Sequence of the second protein:
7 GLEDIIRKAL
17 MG

Sequence of the first protein:
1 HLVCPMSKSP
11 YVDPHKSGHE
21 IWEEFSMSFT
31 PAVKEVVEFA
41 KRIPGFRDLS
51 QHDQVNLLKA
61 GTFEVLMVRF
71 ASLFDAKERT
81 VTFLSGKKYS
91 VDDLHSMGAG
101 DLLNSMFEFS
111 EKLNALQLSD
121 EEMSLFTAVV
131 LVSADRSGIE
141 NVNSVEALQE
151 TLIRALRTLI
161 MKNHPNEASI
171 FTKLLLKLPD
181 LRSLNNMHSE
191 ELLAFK

Contacts between the two chains:
Residue V55 in the first protein is in contact with residue L16 in the second protein (closest heavy-atom distance 3.5 Å).
Residue F46 in the first protein is in contact with residue L16 in the second protein (closest heavy-atom distance 4.7 Å).
Residue V37 in the first protein is in contact with residue A15 in the second protein (closest heavy-atom distance 3.8 Å).
Residue T62 in the first protein is in contact with residue I12 in the second protein (closest heavy-atom distance 3.9 Å).
Residue K34 in the first protein is in contact with residue A15 in the second protein (closest heavy-atom distance 4.2 Å).
Residue K59 in the first protein interacts with residue L8 in the second protein (closest heavy-atom distance 3.4 Å).
Residue T30 in the first protein contacts residue I11 in the second protein (closest heavy-atom distance 3.7 Å).
Residue K41 in the first protein interacts with residue G18 in the second protein (closest heavy-atom distance 4.1 Å).
Residue K59 in the first protein interacts with residue E9 in the second protein (closest heavy-atom distance 3.0 Å).
Residue K41 in the first protein is in contact with residue A15 in the second protein (closest heavy-atom distance 3.9 Å).
Residue V55 in the first protein contacts residue M17 in the second protein (closest heavy-atom distance 4.9 Å).
Residue K41 in the first protein contacts residue M17 in the second protein (closest heavy-atom distance 4.9 Å).
Residue E38 in the first protein contacts residue A15 in the second protein (closest heavy-atom distance 3.9 Å).
Residue K59 in the first protein interacts with residue I12 in the second protein (closest heavy-atom distance 3.4 Å).
Residue V55 in the first protein contacts residue I12 in the second protein (closest heavy-atom distance 4.2 Å).
Residue V33 in the first protein is in contact with residue L8 in the second protein (closest heavy-atom distance 4.5 Å).
Residue Q51 in the first protein contacts residue M17 in the second protein (closest heavy-atom distance 3.6 Å).
Residue Q54 in the first protein contacts residue L16 in the second protein (closest heavy-atom distance 3.6 Å).
Residue L58 in the first protein contacts residue I12 in the second protein (closest heavy-atom distance 3.4 Å).
Residue Q51 in the first protein interacts with residue L16 in the second protein (closest heavy-atom distance 5.0 Å).
Residue L58 in the first protein contacts residue L8 in the second protein (closest heavy-atom distance 4.8 Å).
Residue V37 in the first protein contacts residue L16 in the second protein (closest heavy-atom distance 3.7 Å).
Residue V55 in the first protein contacts residue R13 in the second protein (closest heavy-atom distance 3.9 Å).
Residue L58 in the first protein interacts with residue L16 in the second protein (closest heavy-atom distance 3.9 Å).
Residue V33 in the first protein is in contact with residue I11 in the second protein (closest heavy-atom distance 4.0 Å).
Residue V33 in the first protein is in contact with residue I12 in the second protein (closest heavy-atom distance 4.3 Å).
Residue V55 in the first protein interacts with residue E9 in the second protein (closest heavy-atom distance 4.0 Å).
Residue K41 in the first protein interacts with residue L16 in the second protein (closest heavy-atom distance 3.0 Å).
Residue K34 in the first protein interacts with residue I11 in the second protein (closest heavy-atom distance 4.5 Å).
Residue V37 in the first protein interacts with residue I12 in the second protein (closest heavy-atom distance 4.3 Å).
Residue F29 in the first protein is in contact with residue I11 in the second protein (closest heavy-atom distance 4.1 Å).
Residue T62 in the first protein interacts with residue L8 in the second protein (closest heavy-atom distance 4.7 Å).

This data describes a binding interaction between two proteins.